Sequence of the second protein:
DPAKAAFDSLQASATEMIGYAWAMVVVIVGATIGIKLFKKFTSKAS

Contacts between the two chains:
Residue F42 in the second protein is in contact with residue A10 in the first protein (closest heavy-atom distance 3.7 Å).
Residue T46 in the second protein contacts residue L14 in the first protein (closest heavy-atom distance 3.7 Å).
Residue F42 in the second protein interacts with residue F11 in the first protein (closest heavy-atom distance 3.8 Å).
Residue T46 in the second protein interacts with residue F11 in the first protein (closest heavy-atom distance 3.6 Å).
Residue F42 in the second protein is in contact with residue L14 in the first protein (closest heavy-atom distance 4.4 Å).
Residue F45 in the second protein is in contact with residue F11 in the first protein (closest heavy-atom distance 4.4 Å).
Residue F42 in the second protein is in contact with residue A7 in the first protein (closest heavy-atom distance 4.5 Å).

These two protein chains interact to form a complex.

Sequence of the first protein:
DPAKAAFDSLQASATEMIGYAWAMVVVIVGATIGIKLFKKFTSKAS